These two protein chains interact to form a complex.

Contacts between the two chains:
Residue P296 in protein 2 contacts residue E107 in protein 1 (closest heavy-atom distance 3.6 Å).
Residue D227 in protein 2 is in contact with residue Y71 in protein 1 (closest heavy-atom distance 2.8 Å).
Residue P271 in protein 2 interacts with residue Y71 in protein 1 (closest heavy-atom distance 4.0 Å).
Residue N222 in protein 2 interacts with residue L74 in protein 1 (closest heavy-atom distance 2.7 Å).
Residue R225 in protein 2 interacts with residue Y71 in protein 1 (closest heavy-atom distance 3.1 Å).
Residue R266 in protein 2 interacts with residue D72 in protein 1 (closest heavy-atom distance 3.1 Å).
Residue E91 in protein 2 contacts residue I9 in protein 1 (closest heavy-atom distance 3.4 Å).
Residue R266 in protein 2 is in contact with residue D70 in protein 1 (closest heavy-atom distance 3.3 Å).
Residue M81 in protein 2 is in contact with residue L196 in protein 1 (closest heavy-atom distance 3.5 Å).
Residue L218 in protein 2 interacts with residue P76 in protein 1 (closest heavy-atom distance 4.0 Å).
Residue A221 in protein 2 interacts with residue L74 in protein 1 (closest heavy-atom distance 3.3 Å).
Residue N267 in protein 2 contacts residue D72 in protein 1 (closest heavy-atom distance 2.7 Å).
Residue H50 in protein 2 is in contact with residue I9 in protein 1 (closest heavy-atom distance 3.8 Å).
Residue E80 in protein 2 is in contact with residue L196 in protein 1 (closest heavy-atom distance 3.9 Å).
Residue T171 in protein 2 is in contact with residue Y79 in protein 1 (closest heavy-atom distance 3.6 Å).
Residue K170 in protein 2 contacts residue L77 in protein 1 (closest heavy-atom distance 3.3 Å).
Residue E91 in protein 2 interacts with residue K11 in protein 1 (closest heavy-atom distance 3.4 Å).
Residue A129 in protein 2 contacts residue Y79 in protein 1 (closest heavy-atom distance 3.3 Å).
Residue D183 in protein 2 interacts with residue R73 in protein 1 (closest heavy-atom distance 3.6 Å).
Residue D338 in protein 2 interacts with residue W104 in protein 1 (closest heavy-atom distance 3.8 Å).
Residue S263 in protein 2 interacts with residue L74 in protein 1 (closest heavy-atom distance 3.3 Å).
Residue N267 in protein 2 is in contact with residue Y71 in protein 1 (closest heavy-atom distance 3.4 Å).
Residue H339 in protein 2 contacts residue K23 in protein 1 (closest heavy-atom distance 4.0 Å).
Residue V177 in protein 2 is in contact with residue P76 in protein 1 (closest heavy-atom distance 3.8 Å).
Residue M295 in protein 2 contacts residue F111 in protein 1 (closest heavy-atom distance 4.0 Å).
Residue L175 in protein 2 contacts residue Y79 in protein 1 (closest heavy-atom distance 3.6 Å).
Residue E93 in protein 2 contacts residue R10 in protein 1 (closest heavy-atom distance 3.6 Å).
Residue S51 in protein 2 contacts residue K56 in protein 1 (closest heavy-atom distance 3.5 Å).
Residue L218 in protein 2 is in contact with residue L74 in protein 1 (closest heavy-atom distance 3.7 Å).
Residue H50 in protein 2 contacts residue K56 in protein 1 (closest heavy-atom distance 3.9 Å).
Residue D338 in protein 2 is in contact with residue D18 in protein 1 (closest heavy-atom distance 3.9 Å).
Residue C230 in protein 2 contacts residue Y71 in protein 1 (closest heavy-atom distance 3.5 Å).
Residue I270 in protein 2 is in contact with residue Y71 in protein 1 (closest heavy-atom distance 3.5 Å).
Residue N222 in protein 2 is in contact with residue R73 in protein 1 (closest heavy-atom distance 3.7 Å).
Residue L181 in protein 2 is in contact with residue R73 in protein 1 (closest heavy-atom distance 2.8 Å).
Residue P297 in protein 2 interacts with residue F111 in protein 1 (closest heavy-atom distance 3.9 Å).
Residue R40 in protein 2 interacts with residue L196 in protein 1 (closest heavy-atom distance 3.9 Å).
Residue R225 in protein 2 contacts residue D72 in protein 1 (closest heavy-atom distance 3.5 Å).
Residue N226 in protein 2 contacts residue Y71 in protein 1 (closest heavy-atom distance 3.2 Å).
Residue R225 in protein 2 interacts with residue R73 in protein 1 (closest heavy-atom distance 3.5 Å).
Residue P297 in protein 2 contacts residue E107 in protein 1 (closest heavy-atom distance 3.9 Å).
Residue N88 in protein 2 is in contact with residue C195 in protein 1 (closest heavy-atom distance 3.9 Å).
Residue E133 in protein 2 interacts with residue R75 in protein 1 (closest heavy-atom distance 2.5 Å).
Residue V84 in protein 2 is in contact with residue L196 in protein 1 (closest heavy-atom distance 3.9 Å).
Residue M295 in protein 2 is in contact with residue E107 in protein 1 (closest heavy-atom distance 3.6 Å).
Residue K301 in protein 2 interacts with residue D72 in protein 1 (closest heavy-atom distance 3.1 Å).
Residue L178 in protein 2 contacts residue R75 in protein 1 (closest heavy-atom distance 3.4 Å).
Residue D174 in protein 2 contacts residue S78 in protein 1 (closest heavy-atom distance 3.5 Å).
Residue D174 in protein 2 contacts residue L77 in protein 1 (closest heavy-atom distance 2.0 Å).
Residue T256 in protein 2 interacts with residue F111 in protein 1 (closest heavy-atom distance 3.9 Å).
Residue H259 in protein 2 interacts with residue F111 in protein 1 (closest heavy-atom distance 3.7 Å).
Residue Y47 in protein 2 interacts with residue C195 in protein 1 (closest heavy-atom distance 3.5 Å).
Residue K301 in protein 2 interacts with residue L74 in protein 1 (closest heavy-atom distance 3.7 Å).
Residue L214 in protein 2 contacts residue L77 in protein 1 (closest heavy-atom distance 3.3 Å).
Residue A224 in protein 2 interacts with residue Y71 in protein 1 (closest heavy-atom distance 3.6 Å).
Residue E93 in protein 2 contacts residue A8 in protein 1 (closest heavy-atom distance 3.3 Å).
Residue V255 in protein 2 is in contact with residue F111 in protein 1 (closest heavy-atom distance 3.4 Å).
Residue L181 in protein 2 is in contact with residue L74 in protein 1 (closest heavy-atom distance 3.4 Å).
Residue D174 in protein 2 is in contact with residue P76 in protein 1 (closest heavy-atom distance 3.2 Å).
Residue V177 in protein 2 interacts with residue L74 in protein 1 (closest heavy-atom distance 4.0 Å).

Sequence of protein 1:
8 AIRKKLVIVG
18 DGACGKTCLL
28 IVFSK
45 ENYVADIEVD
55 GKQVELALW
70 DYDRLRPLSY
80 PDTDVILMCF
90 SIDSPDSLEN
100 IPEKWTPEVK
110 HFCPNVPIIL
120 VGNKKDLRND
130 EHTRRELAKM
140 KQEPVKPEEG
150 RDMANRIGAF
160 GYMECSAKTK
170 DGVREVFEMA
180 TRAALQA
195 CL

Sequence of protein 2:
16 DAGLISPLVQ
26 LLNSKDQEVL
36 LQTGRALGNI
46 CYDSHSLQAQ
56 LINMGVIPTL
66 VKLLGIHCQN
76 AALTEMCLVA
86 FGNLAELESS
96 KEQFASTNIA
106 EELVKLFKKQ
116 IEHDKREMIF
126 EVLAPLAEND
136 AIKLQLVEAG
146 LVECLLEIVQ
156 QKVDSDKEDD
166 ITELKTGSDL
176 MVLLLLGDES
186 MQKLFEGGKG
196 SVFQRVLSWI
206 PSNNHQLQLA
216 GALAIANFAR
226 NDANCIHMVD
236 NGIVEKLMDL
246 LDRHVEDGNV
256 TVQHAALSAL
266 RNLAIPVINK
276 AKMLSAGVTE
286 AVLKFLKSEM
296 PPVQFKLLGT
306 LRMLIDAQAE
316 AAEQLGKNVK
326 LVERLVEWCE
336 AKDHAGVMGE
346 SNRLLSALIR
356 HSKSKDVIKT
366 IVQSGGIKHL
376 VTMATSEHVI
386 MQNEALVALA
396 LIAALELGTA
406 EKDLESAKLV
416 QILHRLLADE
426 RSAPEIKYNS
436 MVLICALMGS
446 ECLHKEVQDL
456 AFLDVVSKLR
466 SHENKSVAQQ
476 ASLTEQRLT